Sequence of protein 1:
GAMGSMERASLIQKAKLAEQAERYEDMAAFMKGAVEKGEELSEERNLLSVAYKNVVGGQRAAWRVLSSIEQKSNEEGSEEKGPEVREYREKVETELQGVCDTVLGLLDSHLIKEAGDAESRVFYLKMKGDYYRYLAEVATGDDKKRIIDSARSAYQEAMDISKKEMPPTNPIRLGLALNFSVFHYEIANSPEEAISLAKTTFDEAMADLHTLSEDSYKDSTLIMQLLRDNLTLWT

Residue-level contacts at the interface:
Residue K54 in protein 1 interacts with residue P9 in protein 2 (closest heavy-atom distance 3.2 Å).
Residue V51 in protein 1 contacts residue G10 in protein 2 (closest heavy-atom distance 3.8 Å).
Residue W235 in protein 1 interacts with residue A5 in protein 2 (closest heavy-atom distance 3.4 Å).
Residue N55 in protein 1 is in contact with residue R12 in protein 2 (closest heavy-atom distance 4.8 Å).
Residue L234 in protein 1 interacts with residue A5 in protein 2 (closest heavy-atom distance 3.3 Å).
Residue N231 in protein 1 is in contact with residue A5 in protein 2 (closest heavy-atom distance 3.8 Å).
Residue N47 in protein 1 interacts with residue S13 in protein 2 (closest heavy-atom distance 4.6 Å).
Residue K54 in protein 1 interacts with residue R11 in protein 2 (closest heavy-atom distance 3.8 Å).
Residue L179 in protein 1 contacts residue G6 in protein 2 (closest heavy-atom distance 3.9 Å).
Residue G176 in protein 1 interacts with residue I8 in protein 2 (closest heavy-atom distance 3.8 Å).
Residue V183 in protein 1 interacts with residue G6 in protein 2 (closest heavy-atom distance 3.5 Å).
Residue G58 in protein 1 interacts with residue R11 in protein 2 (closest heavy-atom distance 3.6 Å).
Residue E187 in protein 1 interacts with residue A5 in protein 2 (closest heavy-atom distance 3.1 Å).
Residue K54 in protein 1 is in contact with residue I8 in protein 2 (closest heavy-atom distance 3.4 Å).
Residue E19 in protein 1 is in contact with residue R11 in protein 2 (closest heavy-atom distance 4.7 Å).
Residue K54 in protein 1 contacts residue G10 in protein 2 (closest heavy-atom distance 3.7 Å).
Residue L227 in protein 1 contacts residue P9 in protein 2 (closest heavy-atom distance 3.8 Å).
Residue Y24 in protein 1 interacts with residue R11 in protein 2 (closest heavy-atom distance 3.8 Å).
Residue E19 in protein 1 contacts residue R12 in protein 2 (closest heavy-atom distance 3.9 Å).
Residue V51 in protein 1 contacts residue R11 in protein 2 (closest heavy-atom distance 3.7 Å).
Residue V51 in protein 1 contacts residue S13 in protein 2 (closest heavy-atom distance 3.5 Å).
Residue I224 in protein 1 is in contact with residue I8 in protein 2 (closest heavy-atom distance 4.2 Å).
Residue S50 in protein 1 interacts with residue G10 in protein 2 (closest heavy-atom distance 4.5 Å).
Residue L48 in protein 1 is in contact with residue S13 in protein 2 (closest heavy-atom distance 4.2 Å).
Residue V183 in protein 1 interacts with residue A5 in protein 2 (closest heavy-atom distance 4.7 Å).
Residue L227 in protein 1 contacts residue I8 in protein 2 (closest heavy-atom distance 4.1 Å).
Residue K127 in protein 1 is in contact with residue I8 in protein 2 (closest heavy-atom distance 4.0 Å).
Residue N55 in protein 1 interacts with residue R11 in protein 2 (closest heavy-atom distance 2.9 Å).
Residue Y186 in protein 1 is in contact with residue A5 in protein 2 (closest heavy-atom distance 5.0 Å).
Residue N55 in protein 1 interacts with residue G10 in protein 2 (closest heavy-atom distance 4.8 Å).
Residue E19 in protein 1 contacts residue S13 in protein 2 (closest heavy-atom distance 2.7 Å).
Residue N231 in protein 1 interacts with residue G6 in protein 2 (closest heavy-atom distance 2.9 Å).
Residue V51 in protein 1 is in contact with residue R12 in protein 2 (closest heavy-atom distance 4.0 Å).
Residue L179 in protein 1 is in contact with residue I8 in protein 2 (closest heavy-atom distance 3.6 Å).
Residue N180 in protein 1 is in contact with residue I8 in protein 2 (closest heavy-atom distance 2.9 Å).
Residue G59 in protein 1 interacts with residue R11 in protein 2 (closest heavy-atom distance 3.8 Å).

Sequence of protein 2:
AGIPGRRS

This data describes a binding interaction between two proteins.